Sequence of the second protein:
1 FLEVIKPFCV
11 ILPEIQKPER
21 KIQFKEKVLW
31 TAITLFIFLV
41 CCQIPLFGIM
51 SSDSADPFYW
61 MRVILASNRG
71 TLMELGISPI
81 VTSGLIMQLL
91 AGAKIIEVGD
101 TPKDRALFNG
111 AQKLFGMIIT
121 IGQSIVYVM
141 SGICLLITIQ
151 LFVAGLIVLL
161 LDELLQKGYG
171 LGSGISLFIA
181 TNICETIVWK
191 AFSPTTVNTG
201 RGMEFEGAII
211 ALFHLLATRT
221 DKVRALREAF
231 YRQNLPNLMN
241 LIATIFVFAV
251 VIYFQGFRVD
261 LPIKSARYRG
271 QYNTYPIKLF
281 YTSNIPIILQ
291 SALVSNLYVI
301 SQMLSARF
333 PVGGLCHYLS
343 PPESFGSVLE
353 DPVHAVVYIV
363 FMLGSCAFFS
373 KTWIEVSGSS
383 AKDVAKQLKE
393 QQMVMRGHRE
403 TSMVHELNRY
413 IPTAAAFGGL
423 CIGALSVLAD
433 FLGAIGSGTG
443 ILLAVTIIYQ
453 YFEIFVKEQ

Sequence of the first protein:
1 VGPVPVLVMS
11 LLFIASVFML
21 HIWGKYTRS

The following describes two proteins that form a bound complex.

Residue-level contacts at the interface:
Residue V40 in the second protein interacts with residue I14 in the first protein (closest heavy-atom distance 4.1 Å).
Residue L46 in the second protein interacts with residue L20 in the first protein (closest heavy-atom distance 3.0 Å).
Residue P45 in the second protein interacts with residue H21 in the first protein (closest heavy-atom distance 2.8 Å).
Residue I37 in the second protein interacts with residue S10 in the first protein (closest heavy-atom distance 4.4 Å).
Residue W30 in the second protein is in contact with residue V4 in the first protein (closest heavy-atom distance 3.8 Å).
Residue I33 in the second protein interacts with residue L7 in the first protein (closest heavy-atom distance 3.8 Å).
Residue I44 in the second protein interacts with residue H21 in the first protein (closest heavy-atom distance 4.1 Å).
Residue L72 in the second protein interacts with residue F13 in the first protein (closest heavy-atom distance 4.9 Å).
Residue K17 in the second protein interacts with residue V1 in the first protein (closest heavy-atom distance 4.4 Å).
Residue I157 in the second protein is in contact with residue S10 in the first protein (closest heavy-atom distance 3.9 Å).
Residue Q16 in the second protein interacts with residue G2 in the first protein (closest heavy-atom distance 4.3 Å).
Residue L164 in the second protein contacts residue V1 in the first protein (closest heavy-atom distance 3.7 Å).
Residue I157 in the second protein is in contact with residue F13 in the first protein (closest heavy-atom distance 3.3 Å).
Residue L46 in the second protein interacts with residue I22 in the first protein (closest heavy-atom distance 5.0 Å).
Residue L161 in the second protein interacts with residue L7 in the first protein (closest heavy-atom distance 4.8 Å).
Residue Q150 in the second protein interacts with residue V17 in the first protein (closest heavy-atom distance 4.9 Å).
Residue L161 in the second protein is in contact with residue S10 in the first protein (closest heavy-atom distance 4.7 Å).
Residue I15 in the second protein contacts residue P3 in the first protein (closest heavy-atom distance 4.2 Å).
Residue I44 in the second protein interacts with residue V17 in the first protein (closest heavy-atom distance 5.0 Å).
Residue W30 in the second protein interacts with residue V1 in the first protein (closest heavy-atom distance 3.9 Å).
Residue W30 in the second protein interacts with residue L7 in the first protein (closest heavy-atom distance 3.5 Å).
Residue P18 in the second protein is in contact with residue V1 in the first protein (closest heavy-atom distance 3.7 Å).
Residue Q43 in the second protein is in contact with residue V17 in the first protein (closest heavy-atom distance 3.6 Å).
Residue L46 in the second protein contacts residue H21 in the first protein (closest heavy-atom distance 2.7 Å).
Residue L46 in the second protein is in contact with residue V17 in the first protein (closest heavy-atom distance 4.5 Å).
Residue A154 in the second protein interacts with residue F13 in the first protein (closest heavy-atom distance 3.4 Å).
Residue P18 in the second protein interacts with residue G2 in the first protein (closest heavy-atom distance 3.8 Å).
Residue I37 in the second protein interacts with residue L7 in the first protein (closest heavy-atom distance 4.9 Å).
Residue V153 in the second protein contacts residue F13 in the first protein (closest heavy-atom distance 0.7 Å).
Residue L146 in the second protein contacts residue L20 in the first protein (closest heavy-atom distance 4.1 Å).
Residue Q150 in the second protein is in contact with residue F13 in the first protein (closest heavy-atom distance 3.7 Å).
Residue I15 in the second protein is in contact with residue V1 in the first protein (closest heavy-atom distance 3.7 Å).
Residue L72 in the second protein is in contact with residue V17 in the first protein (closest heavy-atom distance 4.4 Å).
Residue L160 in the second protein contacts residue V6 in the first protein (closest heavy-atom distance 4.5 Å).
Residue Q16 in the second protein contacts residue V1 in the first protein (closest heavy-atom distance 4.5 Å).
Residue L164 in the second protein contacts residue V6 in the first protein (closest heavy-atom distance 3.7 Å).
Residue W30 in the second protein interacts with residue P3 in the first protein (closest heavy-atom distance 4.7 Å).
Residue I15 in the second protein contacts residue G2 in the first protein (closest heavy-atom distance 4.4 Å).
Residue I149 in the second protein interacts with residue F13 in the first protein (closest heavy-atom distance 4.5 Å).